Sequence of chain B:
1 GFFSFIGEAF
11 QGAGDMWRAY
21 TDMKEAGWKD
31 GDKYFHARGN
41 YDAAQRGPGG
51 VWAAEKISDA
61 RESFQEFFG

Sequence of chain A:
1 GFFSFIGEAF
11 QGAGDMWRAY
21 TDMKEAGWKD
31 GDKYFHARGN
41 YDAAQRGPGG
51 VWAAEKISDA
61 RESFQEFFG

Interface contacts:
Residue W28 in chain B is in contact with residue K29 in chain A (closest heavy-atom distance 3.1 Å).
Residue D22 in chain B contacts residue T21 in chain A (closest heavy-atom distance 3.0 Å).
Residue S4 in chain B contacts residue F3 in chain A (closest heavy-atom distance 2.9 Å).
Residue A53 in chain B interacts with residue W52 in chain A (closest heavy-atom distance 2.9 Å).
Residue R61 in chain B interacts with residue A60 in chain A (closest heavy-atom distance 2.9 Å).
Residue W28 in chain B contacts residue W28 in chain A (closest heavy-atom distance 3.1 Å).
Residue S4 in chain B is in contact with residue F5 in chain A (closest heavy-atom distance 2.9 Å).
Residue R46 in chain B is in contact with residue Q45 in chain A (closest heavy-atom distance 3.0 Å).
Residue R18 in chain B is in contact with residue A19 in chain A (closest heavy-atom distance 3.0 Å).
Residue E62 in chain B interacts with residue E62 in chain A (closest heavy-atom distance 3.0 Å).
Residue D42 in chain B interacts with residue Y41 in chain A (closest heavy-atom distance 3.0 Å).
Residue F2 in chain B contacts residue G1 in chain A (closest heavy-atom distance 2.9 Å).
Residue E55 in chain B contacts residue E55 in chain A (closest heavy-atom distance 2.9 Å).
Residue G47 in chain B is in contact with residue R46 in chain A (closest heavy-atom distance 2.7 Å).
Residue R61 in chain B interacts with residue E62 in chain A (closest heavy-atom distance 2.9 Å).
Residue I6 in chain B interacts with residue F5 in chain A (closest heavy-atom distance 2.9 Å).
Residue E66 in chain B interacts with residue E66 in chain A (closest heavy-atom distance 2.8 Å).
Residue A54 in chain B interacts with residue F2 in chain A (closest heavy-atom distance 3.1 Å).
Residue F2 in chain B is in contact with residue F3 in chain A (closest heavy-atom distance 2.9 Å).
Residue V51 in chain B interacts with residue G50 in chain A (closest heavy-atom distance 3.0 Å).
Residue K56 in chain B contacts residue E55 in chain A (closest heavy-atom distance 2.9 Å).
Residue Y20 in chain B interacts with residue T21 in chain A (closest heavy-atom distance 2.9 Å).
Residue F64 in chain B contacts residue S63 in chain A (closest heavy-atom distance 3.1 Å).
Residue K56 in chain B contacts residue I57 in chain A (closest heavy-atom distance 2.9 Å).
Residue E25 in chain B contacts residue K24 in chain A (closest heavy-atom distance 3.0 Å).
Residue M23 in chain B contacts residue K24 in chain A (closest heavy-atom distance 3.1 Å).
Residue V51 in chain B is in contact with residue W52 in chain A (closest heavy-atom distance 2.9 Å).
Residue F67 in chain B contacts residue E66 in chain A (closest heavy-atom distance 3.0 Å).
Residue F67 in chain B is in contact with residue F68 in chain A (closest heavy-atom distance 2.9 Å).
Residue A44 in chain B contacts residue Q45 in chain A (closest heavy-atom distance 3.0 Å).
Residue F35 in chain B interacts with residue H36 in chain A (closest heavy-atom distance 2.9 Å).
Residue D59 in chain B is in contact with residue D59 in chain A (closest heavy-atom distance 3.0 Å).
Residue S58 in chain B contacts residue D59 in chain A (closest heavy-atom distance 2.8 Å).
Residue G69 in chain B contacts residue F68 in chain A (closest heavy-atom distance 2.9 Å).
Residue Q45 in chain B interacts with residue D42 in chain A (closest heavy-atom distance 3.2 Å).
Residue Q65 in chain B contacts residue F64 in chain A (closest heavy-atom distance 3.0 Å).
Residue E8 in chain B is in contact with residue A9 in chain A (closest heavy-atom distance 3.0 Å).
Residue Q65 in chain B interacts with residue E66 in chain A (closest heavy-atom distance 3.0 Å).
Residue A53 in chain B interacts with residue A54 in chain A (closest heavy-atom distance 2.9 Å).
Residue K33 in chain B interacts with residue Y34 in chain A (closest heavy-atom distance 3.0 Å).
Residue W28 in chain B interacts with residue G27 in chain A (closest heavy-atom distance 3.1 Å).
Residue S63 in chain B interacts with residue A60 in chain A (closest heavy-atom distance 2.7 Å).
Residue I6 in chain B contacts residue G7 in chain A (closest heavy-atom distance 2.9 Å).
Residue G39 in chain B contacts residue R38 in chain A (closest heavy-atom distance 3.1 Å).
Residue A37 in chain B contacts residue R38 in chain A (closest heavy-atom distance 3.0 Å).
Residue F35 in chain B is in contact with residue G12 in chain A (closest heavy-atom distance 3.2 Å).
Residue Q11 in chain B is in contact with residue G12 in chain A (closest heavy-atom distance 3.0 Å).
Residue K33 in chain B contacts residue D32 in chain A (closest heavy-atom distance 3.0 Å).
Residue D30 in chain B contacts residue K29 in chain A (closest heavy-atom distance 3.0 Å).
Residue R46 in chain B interacts with residue G47 in chain A (closest heavy-atom distance 3.1 Å).
Residue S58 in chain B contacts residue I57 in chain A (closest heavy-atom distance 2.9 Å).
Residue D32 in chain B is in contact with residue D32 in chain A (closest heavy-atom distance 3.0 Å).
Residue G50 in chain B is in contact with residue E66 in chain A (closest heavy-atom distance 3.0 Å).
Residue A37 in chain B interacts with residue H36 in chain A (closest heavy-atom distance 3.0 Å).
Residue G49 in chain B is in contact with residue R46 in chain A (closest heavy-atom distance 2.4 Å).
Residue Q11 in chain B is in contact with residue F10 in chain A (closest heavy-atom distance 3.0 Å).
Residue F35 in chain B interacts with residue Y34 in chain A (closest heavy-atom distance 3.0 Å).
Residue R46 in chain B interacts with residue E8 in chain A (closest heavy-atom distance 2.5 Å).
Residue Y20 in chain B interacts with residue A19 in chain A (closest heavy-atom distance 2.9 Å).
Residue E8 in chain B contacts residue G7 in chain A (closest heavy-atom distance 3.0 Å).

These two protein chains interact to form a complex.